Sequence of protein 2:
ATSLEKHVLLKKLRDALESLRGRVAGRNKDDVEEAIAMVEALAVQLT

Sequence of protein 1:
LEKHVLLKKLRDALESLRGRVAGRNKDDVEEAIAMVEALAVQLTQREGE

Contacts between the two chains:
Residue R23 in protein 1 interacts with residue R27 in protein 2 (closest heavy-atom distance 4.2 Å).
Residue L17 in protein 1 is in contact with residue A35 in protein 2 (closest heavy-atom distance 4.2 Å).
Residue L13 in protein 1 interacts with residue A35 in protein 2 (closest heavy-atom distance 3.9 Å).
Residue L20 in protein 1 is in contact with residue D31 in protein 2 (closest heavy-atom distance 4.3 Å).
Residue Q48 in protein 1 contacts residue A1 in protein 2 (closest heavy-atom distance 4.5 Å).
Residue L13 in protein 1 interacts with residue L13 in protein 2 (closest heavy-atom distance 4.2 Å).
Residue L9 in protein 1 interacts with residue A41 in protein 2 (closest heavy-atom distance 3.8 Å).
Residue V32 in protein 1 contacts residue L20 in protein 2 (closest heavy-atom distance 3.7 Å).
Residue R23 in protein 1 is in contact with residue N28 in protein 2 (closest heavy-atom distance 2.8 Å).
Residue L42 in protein 1 is in contact with residue K6 in protein 2 (closest heavy-atom distance 3.9 Å).
Residue E34 in protein 1 contacts residue K12 in protein 2 (closest heavy-atom distance 4.0 Å).
Residue L20 in protein 1 interacts with residue V32 in protein 2 (closest heavy-atom distance 4.0 Å).
Residue L42 in protein 1 contacts residue L10 in protein 2 (closest heavy-atom distance 3.8 Å).
Residue V39 in protein 1 contacts residue L13 in protein 2 (closest heavy-atom distance 3.8 Å).
Residue D31 in protein 1 is in contact with residue A16 in protein 2 (closest heavy-atom distance 3.6 Å).
Residue A35 in protein 1 is in contact with residue A16 in protein 2 (closest heavy-atom distance 4.3 Å).
Residue L20 in protein 1 interacts with residue L20 in protein 2 (closest heavy-atom distance 4.2 Å).
Residue Q45 in protein 1 contacts residue L9 in protein 2 (closest heavy-atom distance 3.4 Å).
Residue L13 in protein 1 contacts residue M38 in protein 2 (closest heavy-atom distance 3.5 Å).
Residue L42 in protein 1 interacts with residue L13 in protein 2 (closest heavy-atom distance 4.1 Å).
Residue N28 in protein 1 is in contact with residue R23 in protein 2 (closest heavy-atom distance 3.0 Å).
Residue N28 in protein 1 is in contact with residue V24 in protein 2 (closest heavy-atom distance 3.8 Å).
Residue L17 in protein 1 contacts residue L13 in protein 2 (closest heavy-atom distance 4.4 Å).
Residue L9 in protein 1 is in contact with residue Q45 in protein 2 (closest heavy-atom distance 3.8 Å).
Residue A16 in protein 1 is in contact with residue M38 in protein 2 (closest heavy-atom distance 4.5 Å).
Residue N28 in protein 1 interacts with residue L20 in protein 2 (closest heavy-atom distance 3.5 Å).
Residue E34 in protein 1 contacts residue A16 in protein 2 (closest heavy-atom distance 4.1 Å).
Residue L9 in protein 1 interacts with residue L42 in protein 2 (closest heavy-atom distance 3.8 Å).
Residue D31 in protein 1 is in contact with residue L20 in protein 2 (closest heavy-atom distance 4.2 Å).
Residue A41 in protein 1 contacts residue L9 in protein 2 (closest heavy-atom distance 3.8 Å).
Residue K12 in protein 1 interacts with residue M38 in protein 2 (closest heavy-atom distance 3.6 Å).
Residue L9 in protein 1 is in contact with residue M38 in protein 2 (closest heavy-atom distance 3.9 Å).
Residue M38 in protein 1 interacts with residue K12 in protein 2 (closest heavy-atom distance 3.7 Å).
Residue A35 in protein 1 is in contact with residue L13 in protein 2 (closest heavy-atom distance 3.5 Å).
Residue V24 in protein 1 is in contact with residue V24 in protein 2 (closest heavy-atom distance 4.2 Å).
Residue L13 in protein 1 contacts residue V39 in protein 2 (closest heavy-atom distance 3.8 Å).
Residue V24 in protein 1 interacts with residue N28 in protein 2 (closest heavy-atom distance 4.3 Å).
Residue L20 in protein 1 interacts with residue N28 in protein 2 (closest heavy-atom distance 4.4 Å).
Residue L42 in protein 1 is in contact with residue L9 in protein 2 (closest heavy-atom distance 3.9 Å).
Residue A35 in protein 1 is in contact with residue L17 in protein 2 (closest heavy-atom distance 3.9 Å).
Residue Q45 in protein 1 interacts with residue A1 in protein 2 (closest heavy-atom distance 4.0 Å).
Residue L13 in protein 1 contacts residue L42 in protein 2 (closest heavy-atom distance 3.5 Å).
Residue Q45 in protein 1 interacts with residue K6 in protein 2 (closest heavy-atom distance 3.2 Å).
Residue D31 in protein 1 contacts residue S19 in protein 2 (closest heavy-atom distance 3.4 Å).
Residue L17 in protein 1 interacts with residue L17 in protein 2 (closest heavy-atom distance 3.8 Å).
Residue R23 in protein 1 is in contact with residue D31 in protein 2 (closest heavy-atom distance 2.6 Å).
Residue M38 in protein 1 interacts with residue L13 in protein 2 (closest heavy-atom distance 3.9 Å).
Residue L10 in protein 1 interacts with residue L42 in protein 2 (closest heavy-atom distance 3.5 Å).
Residue A16 in protein 1 is in contact with residue E34 in protein 2 (closest heavy-atom distance 4.5 Å).
Residue M38 in protein 1 is in contact with residue L9 in protein 2 (closest heavy-atom distance 3.5 Å).
Residue Q45 in protein 1 contacts residue T2 in protein 2 (closest heavy-atom distance 4.2 Å).
Residue N28 in protein 1 is in contact with residue S19 in protein 2 (closest heavy-atom distance 4.8 Å).

This data describes a binding interaction between two proteins.